Interface contacts:
Residue D51 in the second protein interacts with residue Y19 in the first protein (closest heavy-atom distance 4.8 Å).
Residue P49 in the second protein interacts with residue A36 in the first protein (closest heavy-atom distance 4.0 Å).
Residue P49 in the second protein is in contact with residue A37 in the first protein (closest heavy-atom distance 4.0 Å).
Residue F76 in the second protein interacts with residue A37 in the first protein (closest heavy-atom distance 5.0 Å).
Residue G80 in the second protein interacts with residue A36 in the first protein (closest heavy-atom distance 4.9 Å).
Residue D79 in the second protein interacts with residue Y67 in the first protein (closest heavy-atom distance 3.3 Å).
Residue D99 in the second protein interacts with residue F29 in the first protein (closest heavy-atom distance 3.6 Å).
Residue A50 in the second protein interacts with residue A37 in the first protein (closest heavy-atom distance 4.9 Å).
Residue D79 in the second protein interacts with residue S64 in the first protein (closest heavy-atom distance 3.2 Å).
Residue D79 in the second protein is in contact with residue S63 in the first protein (closest heavy-atom distance 2.8 Å).
Residue Y47 in the second protein interacts with residue A33 in the first protein (closest heavy-atom distance 4.2 Å).
Residue F76 in the second protein interacts with residue A36 in the first protein (closest heavy-atom distance 3.5 Å).
Residue R82 in the second protein contacts residue K40 in the first protein (closest heavy-atom distance 3.6 Å).
Residue N52 in the second protein is in contact with residue A33 in the first protein (closest heavy-atom distance 3.7 Å).
Residue G80 in the second protein is in contact with residue F60 in the first protein (closest heavy-atom distance 5.0 Å).
Residue W33 in the second protein contacts residue V30 in the first protein (closest heavy-atom distance 4.3 Å).
Residue N52 in the second protein is in contact with residue V30 in the first protein (closest heavy-atom distance 4.7 Å).
Residue W33 in the second protein contacts residue A33 in the first protein (closest heavy-atom distance 4.0 Å).
Residue G80 in the second protein is in contact with residue S63 in the first protein (closest heavy-atom distance 4.8 Å).
Residue R82 in the second protein interacts with residue H9 in the first protein (closest heavy-atom distance 5.0 Å).
Residue G80 in the second protein is in contact with residue S64 in the first protein (closest heavy-atom distance 3.1 Å).
Residue S54 in the second protein is in contact with residue V30 in the first protein (closest heavy-atom distance 4.0 Å).
Residue W33 in the second protein is in contact with residue F29 in the first protein (closest heavy-atom distance 3.4 Å).
Residue S98 in the second protein is in contact with residue F29 in the first protein (closest heavy-atom distance 3.6 Å).
Residue D79 in the second protein contacts residue F91 in the first protein (closest heavy-atom distance 3.8 Å).
Residue R82 in the second protein is in contact with residue E71 in the first protein (closest heavy-atom distance 3.6 Å).
Residue F78 in the second protein contacts residue R94 in the first protein (closest heavy-atom distance 4.7 Å).
Residue D79 in the second protein is in contact with residue F60 in the first protein (closest heavy-atom distance 4.1 Å).
Residue D79 in the second protein contacts residue R94 in the first protein (closest heavy-atom distance 3.2 Å).
Residue R82 in the second protein is in contact with residue G39 in the first protein (closest heavy-atom distance 4.8 Å).
Residue L77 in the second protein interacts with residue R32 in the first protein (closest heavy-atom distance 4.9 Å).
Residue P49 in the second protein is in contact with residue Y19 in the first protein (closest heavy-atom distance 4.2 Å).
Residue F78 in the second protein interacts with residue S64 in the first protein (closest heavy-atom distance 4.4 Å).
Residue P49 in the second protein is in contact with residue A33 in the first protein (closest heavy-atom distance 3.4 Å).
Residue F76 in the second protein is in contact with residue E71 in the first protein (closest heavy-atom distance 4.2 Å).
Residue G80 in the second protein is in contact with residue R32 in the first protein (closest heavy-atom distance 4.9 Å).
Residue E74 in the second protein is in contact with residue K40 in the first protein (closest heavy-atom distance 3.8 Å).
Residue Y47 in the second protein interacts with residue R32 in the first protein (closest heavy-atom distance 3.2 Å).
Residue F78 in the second protein interacts with residue F91 in the first protein (closest heavy-atom distance 3.7 Å).
Residue A100 in the second protein contacts residue F29 in the first protein (closest heavy-atom distance 3.7 Å).
Residue G80 in the second protein interacts with residue Y67 in the first protein (closest heavy-atom distance 3.3 Å).
Residue F76 in the second protein contacts residue K40 in the first protein (closest heavy-atom distance 4.2 Å).
Residue F78 in the second protein contacts residue R32 in the first protein (closest heavy-atom distance 3.0 Å).
Residue A100 in the second protein contacts residue Y28 in the first protein (closest heavy-atom distance 4.5 Å).
Residue A50 in the second protein is in contact with residue Y19 in the first protein (closest heavy-atom distance 2.9 Å).
Residue P49 in the second protein interacts with residue A34 in the first protein (closest heavy-atom distance 4.9 Å).
Residue F78 in the second protein interacts with residue F60 in the first protein (closest heavy-atom distance 3.4 Å).
Residue S54 in the second protein interacts with residue D25 in the first protein (closest heavy-atom distance 4.2 Å).
Residue D79 in the second protein interacts with residue R32 in the first protein (closest heavy-atom distance 4.9 Å).
Residue W33 in the second protein contacts residue S27 in the first protein (closest heavy-atom distance 4.8 Å).
Residue S54 in the second protein interacts with residue S27 in the first protein (closest heavy-atom distance 4.1 Å).
Residue T81 in the second protein is in contact with residue Y67 in the first protein (closest heavy-atom distance 3.4 Å).
Residue W33 in the second protein interacts with residue R32 in the first protein (closest heavy-atom distance 4.3 Å).
Residue Y47 in the second protein contacts residue A36 in the first protein (closest heavy-atom distance 3.9 Å).
Residue Y47 in the second protein interacts with residue S64 in the first protein (closest heavy-atom distance 4.4 Å).

Sequence of the first protein:
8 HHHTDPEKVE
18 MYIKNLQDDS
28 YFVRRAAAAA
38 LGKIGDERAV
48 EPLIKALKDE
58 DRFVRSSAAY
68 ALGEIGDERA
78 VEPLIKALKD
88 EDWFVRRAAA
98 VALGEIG

Sequence of the second protein:
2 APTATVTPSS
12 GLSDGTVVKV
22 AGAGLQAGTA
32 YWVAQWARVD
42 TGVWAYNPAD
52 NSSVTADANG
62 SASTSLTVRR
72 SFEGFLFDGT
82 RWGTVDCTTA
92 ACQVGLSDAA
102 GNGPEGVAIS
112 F

This data describes a binding interaction between two proteins.